Sequence of protein 2:
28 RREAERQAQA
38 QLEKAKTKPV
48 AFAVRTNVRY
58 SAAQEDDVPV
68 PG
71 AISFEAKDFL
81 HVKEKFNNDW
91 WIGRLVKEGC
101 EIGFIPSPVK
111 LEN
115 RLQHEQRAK

Contacts between the two chains:
Residue Y19 in protein 1 contacts residue L80 in protein 2 (closest heavy-atom distance 3.9 Å).
Residue P18 in protein 1 is in contact with residue V55 in protein 2 (closest heavy-atom distance 3.8 Å).
Residue P18 in protein 1 contacts residue N54 in protein 2 (closest heavy-atom distance 2.8 Å).
Residue S24 in protein 1 is in contact with residue F49 in protein 2 (closest heavy-atom distance 4.2 Å).
Residue T209 in protein 1 is in contact with residue R94 in protein 2 (closest heavy-atom distance 3.9 Å).
Residue Y19 in protein 1 is in contact with residue F74 in protein 2 (closest heavy-atom distance 3.4 Å).
Residue A134 in protein 1 is in contact with residue F79 in protein 2 (closest heavy-atom distance 3.6 Å).
Residue V21 in protein 1 interacts with residue R52 in protein 2 (closest heavy-atom distance 5.0 Å).
Residue H210 in protein 1 is in contact with residue R94 in protein 2 (closest heavy-atom distance 4.5 Å).
Residue K207 in protein 1 contacts residue R94 in protein 2 (closest heavy-atom distance 5.0 Å).
Residue T209 in protein 1 interacts with residue V96 in protein 2 (closest heavy-atom distance 3.7 Å).
Residue Y205 in protein 1 interacts with residue V96 in protein 2 (closest heavy-atom distance 4.3 Å).
Residue P18 in protein 1 is in contact with residue L111 in protein 2 (closest heavy-atom distance 3.5 Å).
Residue V21 in protein 1 contacts residue V51 in protein 2 (closest heavy-atom distance 4.3 Å).
Residue Y19 in protein 1 is in contact with residue P106 in protein 2 (closest heavy-atom distance 2.6 Å).
Residue R110 in protein 1 is in contact with residue V47 in protein 2 (closest heavy-atom distance 4.4 Å).
Residue P18 in protein 1 is in contact with residue T53 in protein 2 (closest heavy-atom distance 3.5 Å).
Residue Y19 in protein 1 contacts residue T53 in protein 2 (closest heavy-atom distance 3.9 Å).
Residue P23 in protein 1 is in contact with residue A50 in protein 2 (closest heavy-atom distance 3.9 Å).
Residue D20 in protein 1 contacts residue A50 in protein 2 (closest heavy-atom distance 4.1 Å).
Residue S24 in protein 1 is in contact with residue V47 in protein 2 (closest heavy-atom distance 3.9 Å).
Residue D20 in protein 1 is in contact with residue V51 in protein 2 (closest heavy-atom distance 3.0 Å).
Residue L112 in protein 1 is in contact with residue V47 in protein 2 (closest heavy-atom distance 4.2 Å).
Residue A204 in protein 1 is in contact with residue E98 in protein 2 (closest heavy-atom distance 3.2 Å).
Residue P211 in protein 1 contacts residue R94 in protein 2 (closest heavy-atom distance 3.9 Å).
Residue V22 in protein 1 is in contact with residue A50 in protein 2 (closest heavy-atom distance 3.0 Å).
Residue Y19 in protein 1 interacts with residue V51 in protein 2 (closest heavy-atom distance 3.8 Å).
Residue A208 in protein 1 contacts residue V96 in protein 2 (closest heavy-atom distance 3.8 Å).
Residue Y19 in protein 1 contacts residue W91 in protein 2 (closest heavy-atom distance 3.7 Å).
Residue A134 in protein 1 interacts with residue R52 in protein 2 (closest heavy-atom distance 3.6 Å).
Residue A208 in protein 1 interacts with residue K97 in protein 2 (closest heavy-atom distance 3.7 Å).
Residue A208 in protein 1 contacts residue E98 in protein 2 (closest heavy-atom distance 3.8 Å).
Residue V21 in protein 1 contacts residue A50 in protein 2 (closest heavy-atom distance 3.4 Å).
Residue Y19 in protein 1 interacts with residue L111 in protein 2 (closest heavy-atom distance 3.5 Å).
Residue T209 in protein 1 is in contact with residue H81 in protein 2 (closest heavy-atom distance 4.2 Å).
Residue S24 in protein 1 interacts with residue A48 in protein 2 (closest heavy-atom distance 5.0 Å).
Residue D20 in protein 1 is in contact with residue N54 in protein 2 (closest heavy-atom distance 2.8 Å).
Residue L112 in protein 1 interacts with residue H81 in protein 2 (closest heavy-atom distance 4.0 Å).
Residue P18 in protein 1 contacts residue P108 in protein 2 (closest heavy-atom distance 4.0 Å).
Residue V21 in protein 1 interacts with residue F49 in protein 2 (closest heavy-atom distance 4.4 Å).
Residue Y19 in protein 1 contacts residue S107 in protein 2 (closest heavy-atom distance 4.5 Å).
Residue Y19 in protein 1 is in contact with residue N54 in protein 2 (closest heavy-atom distance 4.0 Å).
Residue S24 in protein 1 interacts with residue A50 in protein 2 (closest heavy-atom distance 3.8 Å).
Residue D20 in protein 1 is in contact with residue R52 in protein 2 (closest heavy-atom distance 2.7 Å).
Residue V22 in protein 1 interacts with residue R52 in protein 2 (closest heavy-atom distance 3.8 Å).
Residue V22 in protein 1 interacts with residue F79 in protein 2 (closest heavy-atom distance 4.0 Å).
Residue V22 in protein 1 is in contact with residue V51 in protein 2 (closest heavy-atom distance 4.0 Å).
Residue A208 in protein 1 interacts with residue L95 in protein 2 (closest heavy-atom distance 4.8 Å).
Residue S24 in protein 1 contacts residue H81 in protein 2 (closest heavy-atom distance 2.8 Å).
Residue Y19 in protein 1 is in contact with residue P108 in protein 2 (closest heavy-atom distance 3.9 Å).
Residue S132 in protein 1 is in contact with residue R52 in protein 2 (closest heavy-atom distance 4.9 Å).
Residue P18 in protein 1 contacts residue R52 in protein 2 (closest heavy-atom distance 4.2 Å).
Residue P211 in protein 1 is in contact with residue C100 in protein 2 (closest heavy-atom distance 4.5 Å).
Residue T131 in protein 1 interacts with residue R52 in protein 2 (closest heavy-atom distance 3.8 Å).
Residue Y19 in protein 1 contacts residue I105 in protein 2 (closest heavy-atom distance 3.3 Å).
Residue Y19 in protein 1 interacts with residue R52 in protein 2 (closest heavy-atom distance 3.7 Å).
Residue A208 in protein 1 interacts with residue R94 in protein 2 (closest heavy-atom distance 2.8 Å).
Residue P17 in protein 1 interacts with residue N54 in protein 2 (closest heavy-atom distance 3.0 Å).
Residue R26 in protein 1 interacts with residue F79 in protein 2 (closest heavy-atom distance 3.6 Å).
Residue K207 in protein 1 interacts with residue E98 in protein 2 (closest heavy-atom distance 3.7 Å).

This data describes a binding interaction between two proteins.

Sequence of protein 1:
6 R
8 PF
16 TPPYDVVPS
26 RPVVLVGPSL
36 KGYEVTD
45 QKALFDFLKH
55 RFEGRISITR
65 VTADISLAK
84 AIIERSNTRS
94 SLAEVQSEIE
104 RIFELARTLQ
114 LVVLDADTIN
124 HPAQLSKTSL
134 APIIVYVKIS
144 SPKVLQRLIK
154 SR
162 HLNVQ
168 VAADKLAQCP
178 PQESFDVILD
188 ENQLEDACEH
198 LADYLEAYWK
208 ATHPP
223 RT